Sequence of the first protein:
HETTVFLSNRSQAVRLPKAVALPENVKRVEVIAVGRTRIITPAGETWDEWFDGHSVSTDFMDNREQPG

Sequence of the second protein:
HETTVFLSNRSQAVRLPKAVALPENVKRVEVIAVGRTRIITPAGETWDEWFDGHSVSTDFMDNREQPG

Interface contacts:
Residue L28 in the second protein is in contact with residue R42 in the first protein (closest heavy-atom distance 3.4 Å).
Residue L22 in the second protein is in contact with residue Q18 in the first protein (closest heavy-atom distance 2.7 Å).
Residue E55 in the second protein is in contact with residue I45 in the first protein (closest heavy-atom distance 3.8 Å).
Residue P48 in the second protein interacts with residue R42 in the first protein (closest heavy-atom distance 3.3 Å).
Residue L22 in the second protein is in contact with residue S17 in the first protein (closest heavy-atom distance 4.0 Å).
Residue R44 in the second protein contacts residue I45 in the first protein (closest heavy-atom distance 3.8 Å).
Residue P48 in the second protein contacts residue T43 in the first protein (closest heavy-atom distance 3.6 Å).
Residue R44 in the second protein is in contact with residue I46 in the first protein (closest heavy-atom distance 2.8 Å).
Residue Q18 in the second protein contacts residue R21 in the first protein (closest heavy-atom distance 3.4 Å).
Residue P29 in the second protein interacts with residue R44 in the first protein (closest heavy-atom distance 3.8 Å).
Residue V20 in the second protein interacts with residue A19 in the first protein (closest heavy-atom distance 3.2 Å).
Residue A39 in the second protein contacts residue V26 in the first protein (closest heavy-atom distance 3.7 Å).
Residue L22 in the second protein interacts with residue V20 in the first protein (closest heavy-atom distance 4.0 Å).
Residue R42 in the second protein interacts with residue L28 in the first protein (closest heavy-atom distance 4.0 Å).
Residue R44 in the second protein interacts with residue V26 in the first protein (closest heavy-atom distance 2.9 Å).
Residue V32 in the second protein is in contact with residue R42 in the first protein (closest heavy-atom distance 3.3 Å).
Residue L28 in the second protein is in contact with residue R44 in the first protein (closest heavy-atom distance 3.5 Å).
Residue I45 in the second protein interacts with residue R44 in the first protein (closest heavy-atom distance 3.7 Å).
Residue V37 in the second protein contacts residue R21 in the first protein (closest heavy-atom distance 4.0 Å).
Residue V20 in the second protein interacts with residue L22 in the first protein (closest heavy-atom distance 3.8 Å).
Residue R21 in the second protein interacts with residue S17 in the first protein (closest heavy-atom distance 3.6 Å).
Residue I46 in the second protein contacts residue T43 in the first protein (closest heavy-atom distance 3.1 Å).
Residue V11 in the second protein interacts with residue K33 in the first protein (closest heavy-atom distance 3.1 Å).
Residue R42 in the second protein is in contact with residue E51 in the first protein (closest heavy-atom distance 3.3 Å).
Residue V20 in the second protein is in contact with residue I46 in the first protein (closest heavy-atom distance 3.9 Å).
Residue R44 in the second protein interacts with residue A27 in the first protein (closest heavy-atom distance 3.1 Å).
Residue A27 in the second protein contacts residue Q18 in the first protein (closest heavy-atom distance 3.1 Å).
Residue R42 in the second protein contacts residue P48 in the first protein (closest heavy-atom distance 3.4 Å).
Residue Q18 in the second protein is in contact with residue L22 in the first protein (closest heavy-atom distance 3.1 Å).
Residue H7 in the second protein is in contact with residue E36 in the first protein (closest heavy-atom distance 3.7 Å).
Residue R21 in the second protein is in contact with residue Q18 in the first protein (closest heavy-atom distance 3.6 Å).
Residue V35 in the second protein contacts residue V20 in the first protein (closest heavy-atom distance 3.9 Å).
Residue I45 in the second protein is in contact with residue T43 in the first protein (closest heavy-atom distance 3.5 Å).
Residue H7 in the second protein contacts residue V37 in the first protein (closest heavy-atom distance 3.0 Å).
Residue S17 in the second protein contacts residue R21 in the first protein (closest heavy-atom distance 3.2 Å).
Residue T9 in the second protein contacts residue V35 in the first protein (closest heavy-atom distance 2.7 Å).
Residue S17 in the second protein interacts with residue L22 in the first protein (closest heavy-atom distance 3.5 Å).
Residue R44 in the second protein interacts with residue L28 in the first protein (closest heavy-atom distance 3.6 Å).
Residue V26 in the second protein is in contact with residue V37 in the first protein (closest heavy-atom distance 3.3 Å).
Residue Q18 in the second protein interacts with residue A27 in the first protein (closest heavy-atom distance 3.3 Å).
Residue L28 in the second protein contacts residue Q18 in the first protein (closest heavy-atom distance 2.5 Å).
Residue V20 in the second protein contacts residue V20 in the first protein (closest heavy-atom distance 2.8 Å).
Residue V26 in the second protein is in contact with residue R44 in the first protein (closest heavy-atom distance 2.7 Å).
Residue R42 in the second protein contacts residue P29 in the first protein (closest heavy-atom distance 3.0 Å).
Residue I46 in the second protein interacts with residue R44 in the first protein (closest heavy-atom distance 2.8 Å).
Residue P29 in the second protein interacts with residue R42 in the first protein (closest heavy-atom distance 3.7 Å).
Residue T47 in the second protein interacts with residue T43 in the first protein (closest heavy-atom distance 3.6 Å).
Residue E51 in the second protein contacts residue R42 in the first protein (closest heavy-atom distance 2.6 Å).
Residue E8 in the second protein is in contact with residue V35 in the first protein (closest heavy-atom distance 3.6 Å).
Residue Q18 in the second protein contacts residue L28 in the first protein (closest heavy-atom distance 2.7 Å).
Residue T43 in the second protein is in contact with residue T47 in the first protein (closest heavy-atom distance 4.0 Å).
Residue A19 in the second protein interacts with residue L22 in the first protein (closest heavy-atom distance 3.9 Å).
Residue T9 in the second protein interacts with residue R34 in the first protein (closest heavy-atom distance 3.9 Å).
Residue I46 in the second protein interacts with residue I46 in the first protein (closest heavy-atom distance 3.5 Å).
Residue F12 in the second protein contacts residue A19 in the first protein (closest heavy-atom distance 3.9 Å).
Residue T43 in the second protein interacts with residue I46 in the first protein (closest heavy-atom distance 3.4 Å).
Residue A27 in the second protein is in contact with residue R44 in the first protein (closest heavy-atom distance 3.0 Å).
Residue V37 in the second protein contacts residue V26 in the first protein (closest heavy-atom distance 3.8 Å).
Residue N31 in the second protein is in contact with residue R42 in the first protein (closest heavy-atom distance 3.0 Å).
Residue A19 in the second protein interacts with residue V20 in the first protein (closest heavy-atom distance 3.1 Å).

The following describes two proteins that form a bound complex.